Sequence of protein 2:
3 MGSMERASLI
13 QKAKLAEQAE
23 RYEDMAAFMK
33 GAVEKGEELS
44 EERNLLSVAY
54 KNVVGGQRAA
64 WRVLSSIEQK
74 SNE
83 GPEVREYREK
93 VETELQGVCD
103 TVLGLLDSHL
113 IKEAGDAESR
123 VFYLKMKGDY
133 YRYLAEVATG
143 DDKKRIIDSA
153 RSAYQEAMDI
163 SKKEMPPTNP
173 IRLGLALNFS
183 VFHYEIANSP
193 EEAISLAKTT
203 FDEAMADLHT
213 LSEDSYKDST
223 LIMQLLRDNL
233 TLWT

Sequence of protein 1:
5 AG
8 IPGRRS

These two protein chains interact to form a complex.

Interface contacts:
Residue E187 in protein 2 contacts residue A5 in protein 1 (closest heavy-atom distance 3.2 Å).
Residue L179 in protein 2 interacts with residue I8 in protein 1 (closest heavy-atom distance 3.5 Å).
Residue L227 in protein 2 is in contact with residue I8 in protein 1 (closest heavy-atom distance 4.3 Å).
Residue L179 in protein 2 contacts residue G6 in protein 1 (closest heavy-atom distance 3.7 Å).
Residue E19 in protein 2 contacts residue R12 in protein 1 (closest heavy-atom distance 3.6 Å).
Residue V51 in protein 2 interacts with residue R12 in protein 1 (closest heavy-atom distance 3.8 Å).
Residue V183 in protein 2 contacts residue G6 in protein 1 (closest heavy-atom distance 3.6 Å).
Residue Y24 in protein 2 contacts residue R11 in protein 1 (closest heavy-atom distance 4.3 Å).
Residue L234 in protein 2 interacts with residue A5 in protein 1 (closest heavy-atom distance 3.4 Å).
Residue K54 in protein 2 interacts with residue G10 in protein 1 (closest heavy-atom distance 3.5 Å).
Residue G58 in protein 2 interacts with residue R11 in protein 1 (closest heavy-atom distance 3.6 Å).
Residue K54 in protein 2 interacts with residue R11 in protein 1 (closest heavy-atom distance 3.9 Å).
Residue L48 in protein 2 is in contact with residue S13 in protein 1 (closest heavy-atom distance 4.3 Å).
Residue N55 in protein 2 is in contact with residue R11 in protein 1 (closest heavy-atom distance 2.9 Å).
Residue E19 in protein 2 contacts residue S13 in protein 1 (closest heavy-atom distance 2.5 Å).
Residue W235 in protein 2 contacts residue A5 in protein 1 (closest heavy-atom distance 3.4 Å).
Residue N55 in protein 2 contacts residue R12 in protein 1 (closest heavy-atom distance 4.7 Å).
Residue N231 in protein 2 interacts with residue G6 in protein 1 (closest heavy-atom distance 2.8 Å).
Residue I224 in protein 2 contacts residue I8 in protein 1 (closest heavy-atom distance 4.0 Å).
Residue K127 in protein 2 contacts residue I8 in protein 1 (closest heavy-atom distance 3.9 Å).
Residue N231 in protein 2 is in contact with residue A5 in protein 1 (closest heavy-atom distance 3.5 Å).
Residue S50 in protein 2 is in contact with residue G10 in protein 1 (closest heavy-atom distance 4.2 Å).
Residue V51 in protein 2 is in contact with residue S13 in protein 1 (closest heavy-atom distance 3.8 Å).
Residue K54 in protein 2 is in contact with residue I8 in protein 1 (closest heavy-atom distance 4.2 Å).
Residue V51 in protein 2 contacts residue G10 in protein 1 (closest heavy-atom distance 3.5 Å).
Residue V183 in protein 2 contacts residue A5 in protein 1 (closest heavy-atom distance 4.7 Å).
Residue E19 in protein 2 contacts residue R11 in protein 1 (closest heavy-atom distance 4.4 Å).
Residue Y186 in protein 2 is in contact with residue A5 in protein 1 (closest heavy-atom distance 4.6 Å).
Residue V51 in protein 2 interacts with residue R11 in protein 1 (closest heavy-atom distance 3.6 Å).
Residue N180 in protein 2 interacts with residue I8 in protein 1 (closest heavy-atom distance 2.9 Å).
Residue L227 in protein 2 interacts with residue P9 in protein 1 (closest heavy-atom distance 4.1 Å).
Residue N55 in protein 2 contacts residue G10 in protein 1 (closest heavy-atom distance 4.9 Å).
Residue K54 in protein 2 is in contact with residue P9 in protein 1 (closest heavy-atom distance 3.7 Å).
Residue G59 in protein 2 is in contact with residue R11 in protein 1 (closest heavy-atom distance 4.2 Å).
Residue G176 in protein 2 contacts residue I8 in protein 1 (closest heavy-atom distance 3.6 Å).